Residue-level contacts at the interface:
Residue M6 in chain B interacts with residue A1 in chain A (closest heavy-atom distance 3.9 Å).
Residue K147 in chain B interacts with residue E7 in chain A (closest heavy-atom distance 3.1 Å).
Residue Q71 in chain B interacts with residue N5 in chain A (closest heavy-atom distance 2.8 Å).
Residue S78 in chain B contacts residue M9 in chain A (closest heavy-atom distance 3.1 Å).
Residue F117 in chain B interacts with residue M9 in chain A (closest heavy-atom distance 3.6 Å).
Residue E10 in chain B is in contact with residue N5 in chain A (closest heavy-atom distance 5.0 Å).
Residue Y172 in chain B interacts with residue A1 in chain A (closest heavy-atom distance 2.7 Å).
Residue Y157 in chain B interacts with residue N5 in chain A (closest heavy-atom distance 2.7 Å).
Residue F34 in chain B contacts residue A1 in chain A (closest heavy-atom distance 4.8 Å).
Residue Y160 in chain B contacts residue S2 in chain A (closest heavy-atom distance 3.7 Å).
Residue A156 in chain B contacts residue I6 in chain A (closest heavy-atom distance 4.1 Å).
Residue Y160 in chain B is in contact with residue A1 in chain A (closest heavy-atom distance 2.6 Å).
Residue W74 in chain B contacts residue E7 in chain A (closest heavy-atom distance 2.9 Å).
Residue S78 in chain B contacts residue T8 in chain A (closest heavy-atom distance 3.7 Å).
Residue E64 in chain B interacts with residue S2 in chain A (closest heavy-atom distance 2.9 Å).
Residue Y157 in chain B is in contact with residue E7 in chain A (closest heavy-atom distance 5.0 Å).
Residue S151 in chain B contacts residue E7 in chain A (closest heavy-atom distance 3.4 Å).
Residue T144 in chain B interacts with residue M9 in chain A (closest heavy-atom distance 2.7 Å).
Residue Y157 in chain B contacts residue N3 in chain A (closest heavy-atom distance 3.6 Å).
Residue W74 in chain B is in contact with residue T8 in chain A (closest heavy-atom distance 3.4 Å).
Residue K147 in chain B contacts residue M9 in chain A (closest heavy-atom distance 3.2 Å).
Residue E164 in chain B interacts with residue A1 in chain A (closest heavy-atom distance 4.7 Å).
Residue W148 in chain B interacts with residue E7 in chain A (closest heavy-atom distance 3.4 Å).
Residue E64 in chain B interacts with residue A1 in chain A (closest heavy-atom distance 3.5 Å).
Residue W74 in chain B contacts residue M9 in chain A (closest heavy-atom distance 3.6 Å).
Residue L82 in chain B contacts residue M9 in chain A (closest heavy-atom distance 3.6 Å).
Residue W148 in chain B is in contact with residue T8 in chain A (closest heavy-atom distance 2.9 Å).
Residue F75 in chain B contacts residue N5 in chain A (closest heavy-atom distance 3.9 Å).
Residue Y8 in chain B interacts with residue S2 in chain A (closest heavy-atom distance 3.4 Å).
Residue W74 in chain B contacts residue I6 in chain A (closest heavy-atom distance 3.2 Å).
Residue Y8 in chain B is in contact with residue A1 in chain A (closest heavy-atom distance 3.3 Å).
Residue F117 in chain B contacts residue N5 in chain A (closest heavy-atom distance 4.2 Å).
Residue Q98 in chain B contacts residue N5 in chain A (closest heavy-atom distance 2.8 Å).
Residue Y46 in chain B interacts with residue S2 in chain A (closest heavy-atom distance 3.6 Å).
Residue Y85 in chain B is in contact with residue M9 in chain A (closest heavy-atom distance 2.7 Å).
Residue W148 in chain B contacts residue M9 in chain A (closest heavy-atom distance 3.6 Å).
Residue N81 in chain B is in contact with residue M9 in chain A (closest heavy-atom distance 2.8 Å).
Residue W168 in chain B contacts residue A1 in chain A (closest heavy-atom distance 3.4 Å).
Residue Q66 in chain B is in contact with residue E4 in chain A (closest heavy-atom distance 4.7 Å).
Residue Y157 in chain B is in contact with residue I6 in chain A (closest heavy-atom distance 4.8 Å).
Residue Y160 in chain B contacts residue N3 in chain A (closest heavy-atom distance 3.5 Å).
Residue K67 in chain B contacts residue A1 in chain A (closest heavy-atom distance 3.7 Å).
Residue I125 in chain B contacts residue M9 in chain A (closest heavy-atom distance 4.4 Å).
Residue E10 in chain B interacts with residue N3 in chain A (closest heavy-atom distance 4.7 Å).
Residue K67 in chain B contacts residue E4 in chain A (closest heavy-atom distance 3.5 Å).
Residue K67 in chain B interacts with residue S2 in chain A (closest heavy-atom distance 2.9 Å).
Residue N81 in chain B interacts with residue T8 in chain A (closest heavy-atom distance 3.4 Å).
Residue W74 in chain B is in contact with residue N5 in chain A (closest heavy-atom distance 3.3 Å).
Residue K147 in chain B is in contact with residue T8 in chain A (closest heavy-atom distance 2.9 Å).
Residue V77 in chain B interacts with residue T8 in chain A (closest heavy-atom distance 3.8 Å).
Residue I143 in chain B interacts with residue M9 in chain A (closest heavy-atom distance 5.0 Å).
Residue A153 in chain B interacts with residue E7 in chain A (closest heavy-atom distance 4.6 Å).
Residue Y124 in chain B interacts with residue M9 in chain A (closest heavy-atom distance 3.5 Å).
Residue Q71 in chain B is in contact with residue E4 in chain A (closest heavy-atom distance 3.6 Å).
Residue L96 in chain B contacts residue M9 in chain A (closest heavy-atom distance 3.6 Å).
Residue Y60 in chain B interacts with residue A1 in chain A (closest heavy-atom distance 4.1 Å).
Residue K67 in chain B interacts with residue N3 in chain A (closest heavy-atom distance 5.0 Å).
Residue Q71 in chain B is in contact with residue N3 in chain A (closest heavy-atom distance 3.6 Å).

Sequence of chain A:
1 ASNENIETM

Sequence of chain B:
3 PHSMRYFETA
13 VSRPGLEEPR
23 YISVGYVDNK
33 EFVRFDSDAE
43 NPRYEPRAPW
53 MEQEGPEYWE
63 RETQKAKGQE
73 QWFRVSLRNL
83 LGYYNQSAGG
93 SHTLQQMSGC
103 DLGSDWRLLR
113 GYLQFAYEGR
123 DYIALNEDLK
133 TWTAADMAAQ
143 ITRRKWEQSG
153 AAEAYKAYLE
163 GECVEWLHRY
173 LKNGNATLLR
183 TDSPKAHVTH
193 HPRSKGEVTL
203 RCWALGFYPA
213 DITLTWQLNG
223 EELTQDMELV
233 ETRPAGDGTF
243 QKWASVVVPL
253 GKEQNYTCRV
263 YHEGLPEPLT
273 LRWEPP

These two protein chains interact to form a complex.